Contacts between the two chains:
Residue R35 in chain B is in contact with residue P59 in chain A (closest heavy-atom distance 3.3 Å).
Residue R35 in chain B interacts with residue D58 in chain A (closest heavy-atom distance 3.6 Å).
Residue R35 in chain B contacts residue D60 in chain A (closest heavy-atom distance 4.0 Å).
Residue V41 in chain B contacts residue R54 in chain A (closest heavy-atom distance 4.1 Å).
Residue R35 in chain B contacts residue E57 in chain A (closest heavy-atom distance 3.6 Å).

This data describes a binding interaction between two proteins.

Sequence of chain A:
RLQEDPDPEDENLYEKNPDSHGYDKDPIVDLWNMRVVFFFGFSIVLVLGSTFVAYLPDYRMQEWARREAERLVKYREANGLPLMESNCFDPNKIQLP

Sequence of chain B:
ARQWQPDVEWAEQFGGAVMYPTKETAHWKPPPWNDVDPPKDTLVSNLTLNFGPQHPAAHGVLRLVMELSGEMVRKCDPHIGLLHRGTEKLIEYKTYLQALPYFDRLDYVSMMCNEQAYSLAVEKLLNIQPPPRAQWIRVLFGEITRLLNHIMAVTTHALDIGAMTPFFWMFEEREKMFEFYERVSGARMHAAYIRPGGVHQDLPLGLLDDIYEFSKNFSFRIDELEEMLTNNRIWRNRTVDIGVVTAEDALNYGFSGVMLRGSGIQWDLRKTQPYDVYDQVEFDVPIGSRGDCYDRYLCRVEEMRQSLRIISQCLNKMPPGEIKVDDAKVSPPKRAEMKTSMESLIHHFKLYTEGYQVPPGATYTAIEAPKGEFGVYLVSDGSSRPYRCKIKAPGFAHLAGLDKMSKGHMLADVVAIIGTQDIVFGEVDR